These two protein chains interact to form a complex.

Sequence of the second protein:
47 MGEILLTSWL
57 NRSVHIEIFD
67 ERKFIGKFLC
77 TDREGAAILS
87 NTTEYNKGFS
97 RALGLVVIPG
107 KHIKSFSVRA

Sequence of the first protein:
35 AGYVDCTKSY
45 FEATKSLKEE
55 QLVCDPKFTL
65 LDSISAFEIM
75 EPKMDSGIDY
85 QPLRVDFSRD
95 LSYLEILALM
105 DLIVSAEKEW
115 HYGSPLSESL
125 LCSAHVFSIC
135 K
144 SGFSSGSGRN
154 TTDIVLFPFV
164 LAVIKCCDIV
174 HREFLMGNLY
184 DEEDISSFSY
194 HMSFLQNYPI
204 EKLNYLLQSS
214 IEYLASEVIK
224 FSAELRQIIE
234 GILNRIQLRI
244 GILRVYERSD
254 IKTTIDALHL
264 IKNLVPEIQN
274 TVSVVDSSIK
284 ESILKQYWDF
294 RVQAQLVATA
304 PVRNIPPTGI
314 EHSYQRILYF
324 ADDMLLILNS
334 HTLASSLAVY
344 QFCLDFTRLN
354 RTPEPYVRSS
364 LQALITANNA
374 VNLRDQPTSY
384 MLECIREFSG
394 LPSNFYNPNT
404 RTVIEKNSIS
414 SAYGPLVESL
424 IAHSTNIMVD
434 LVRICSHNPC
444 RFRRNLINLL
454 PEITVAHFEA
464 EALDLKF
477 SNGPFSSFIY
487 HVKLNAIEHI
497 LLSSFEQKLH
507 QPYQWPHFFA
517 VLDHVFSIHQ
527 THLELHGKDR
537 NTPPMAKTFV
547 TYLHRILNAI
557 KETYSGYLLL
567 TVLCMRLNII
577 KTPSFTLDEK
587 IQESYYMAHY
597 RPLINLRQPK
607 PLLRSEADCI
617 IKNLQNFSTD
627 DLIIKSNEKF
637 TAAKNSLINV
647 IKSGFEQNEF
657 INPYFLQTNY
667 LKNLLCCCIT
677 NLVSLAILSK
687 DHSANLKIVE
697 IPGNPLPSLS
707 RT

Residue-level contacts at the interface:
Residue A35 in the first protein is in contact with residue S59 in the second protein (closest heavy-atom distance 3.1 Å).
Residue K52 in the first protein is in contact with residue R79 in the second protein (closest heavy-atom distance 3.4 Å).
Residue C58 in the first protein contacts residue L75 in the second protein (closest heavy-atom distance 3.5 Å).
Residue C40 in the first protein contacts residue V114 in the second protein (closest heavy-atom distance 3.6 Å).
Residue A70 in the first protein is in contact with residue L101 in the second protein (closest heavy-atom distance 3.4 Å).
Residue F62 in the first protein contacts residue L75 in the second protein (closest heavy-atom distance 3.6 Å).
Residue V57 in the first protein contacts residue L52 in the second protein (closest heavy-atom distance 3.7 Å).
Residue Q298 in the first protein contacts residue F95 in the second protein (closest heavy-atom distance 3.6 Å).
Residue C40 in the first protein is in contact with residue F112 in the second protein (closest heavy-atom distance 3.2 Å).
Residue C58 in the first protein interacts with residue C76 in the second protein (closest heavy-atom distance 3.7 Å).
Residue D59 in the first protein contacts residue N57 in the second protein (closest heavy-atom distance 3.0 Å).
Residue V38 in the first protein is in contact with residue S113 in the second protein (closest heavy-atom distance 3.2 Å).
Residue D59 in the first protein interacts with residue L75 in the second protein (closest heavy-atom distance 3.0 Å).
Residue L51 in the first protein interacts with residue R79 in the second protein (closest heavy-atom distance 3.2 Å).
Residue I73 in the first protein contacts residue V102 in the second protein (closest heavy-atom distance 3.0 Å).
Residue T48 in the first protein is in contact with residue D78 in the second protein (closest heavy-atom distance 3.5 Å).
Residue C40 in the first protein interacts with residue W55 in the second protein (closest heavy-atom distance 3.5 Å).
Residue S43 in the first protein contacts residue L51 in the second protein (closest heavy-atom distance 3.4 Å).
Residue V57 in the first protein is in contact with residue C76 in the second protein (closest heavy-atom distance 3.5 Å).
Residue Y44 in the first protein interacts with residue A83 in the second protein (closest heavy-atom distance 3.6 Å).
Residue A35 in the first protein interacts with residue I71 in the second protein (closest heavy-atom distance 3.5 Å).
Residue V38 in the first protein interacts with residue V114 in the second protein (closest heavy-atom distance 3.0 Å).
Residue T41 in the first protein contacts residue S111 in the second protein (closest heavy-atom distance 3.3 Å).
Residue F71 in the first protein is in contact with residue L101 in the second protein (closest heavy-atom distance 3.0 Å).
Residue F45 in the first protein is in contact with residue G106 in the second protein (closest heavy-atom distance 3.6 Å).
Residue T41 in the first protein interacts with residue K110 in the second protein (closest heavy-atom distance 3.6 Å).
Residue T41 in the first protein interacts with residue F112 in the second protein (closest heavy-atom distance 3.3 Å).
Residue A297 in the first protein contacts residue R97 in the second protein (closest heavy-atom distance 3.3 Å).
Residue G36 in the first protein contacts residue H61 in the second protein (closest heavy-atom distance 3.7 Å).
Residue D79 in the first protein interacts with residue R68 in the second protein (closest heavy-atom distance 3.4 Å).
Residue V57 in the first protein is in contact with residue L56 in the second protein (closest heavy-atom distance 3.4 Å).
Residue Y44 in the first protein interacts with residue T77 in the second protein (closest heavy-atom distance 3.3 Å).
Residue F71 in the first protein is in contact with residue V103 in the second protein (closest heavy-atom distance 2.7 Å).
Residue A297 in the first protein interacts with residue F95 in the second protein (closest heavy-atom distance 3.2 Å).
Residue V300 in the first protein is in contact with residue A98 in the second protein (closest heavy-atom distance 3.7 Å).
Residue F45 in the first protein is in contact with residue I109 in the second protein (closest heavy-atom distance 3.6 Å).
Residue M74 in the first protein interacts with residue H108 in the second protein (closest heavy-atom distance 3.5 Å).
Residue L56 in the first protein interacts with residue T77 in the second protein (closest heavy-atom distance 3.4 Å).
Residue Q55 in the first protein interacts with residue D78 in the second protein (closest heavy-atom distance 3.8 Å).
Residue L51 in the first protein interacts with residue D78 in the second protein (closest heavy-atom distance 3.4 Å).
Residue F71 in the first protein is in contact with residue V102 in the second protein (closest heavy-atom distance 3.2 Å).
Residue Y84 in the first protein interacts with residue F95 in the second protein (closest heavy-atom distance 3.5 Å).
Residue C58 in the first protein is in contact with residue L56 in the second protein (closest heavy-atom distance 3.4 Å).
Residue Q296 in the first protein contacts residue R97 in the second protein (closest heavy-atom distance 3.1 Å).
Residue S50 in the first protein contacts residue G48 in the second protein (closest heavy-atom distance 3.7 Å).
Residue D39 in the first protein interacts with residue S113 in the second protein (closest heavy-atom distance 3.4 Å).
Residue A301 in the first protein contacts residue L99 in the second protein (closest heavy-atom distance 3.5 Å).
Residue L299 in the first protein is in contact with residue R97 in the second protein (closest heavy-atom distance 3.2 Å).
Residue Y44 in the first protein interacts with residue G81 in the second protein (closest heavy-atom distance 3.5 Å).
Residue Y37 in the first protein contacts residue R115 in the second protein (closest heavy-atom distance 3.7 Å).
Residue I73 in the first protein contacts residue I104 in the second protein (closest heavy-atom distance 3.1 Å).
Residue V57 in the first protein contacts residue T77 in the second protein (closest heavy-atom distance 3.5 Å).
Residue A47 in the first protein is in contact with residue G48 in the second protein (closest heavy-atom distance 3.6 Å).
Residue G36 in the first protein contacts residue S113 in the second protein (closest heavy-atom distance 3.6 Å).
Residue F62 in the first protein interacts with residue I84 in the second protein (closest heavy-atom distance 3.6 Å).
Residue S80 in the first protein is in contact with residue R97 in the second protein (closest heavy-atom distance 3.2 Å).
Residue F62 in the first protein is in contact with residue C76 in the second protein (closest heavy-atom distance 3.7 Å).
Residue T48 in the first protein interacts with residue R79 in the second protein (closest heavy-atom distance 3.1 Å).
Residue A35 in the first protein is in contact with residue A116 in the second protein (closest heavy-atom distance 3.1 Å).
Residue G81 in the first protein contacts residue R68 in the second protein (closest heavy-atom distance 3.7 Å).